Sequence of the first protein:
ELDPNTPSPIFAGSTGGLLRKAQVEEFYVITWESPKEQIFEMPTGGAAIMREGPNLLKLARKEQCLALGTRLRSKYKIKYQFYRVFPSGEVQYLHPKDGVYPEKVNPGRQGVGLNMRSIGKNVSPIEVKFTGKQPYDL

Contacts between the two chains:
Residue R183 in the first protein is in contact with residue R44 in the second protein (closest heavy-atom distance 2.6 Å).
Residue G187 in the first protein contacts residue A40 in the second protein (closest heavy-atom distance 4.7 Å).
Residue P181 in the first protein contacts residue M28 in the second protein (closest heavy-atom distance 4.3 Å).
Residue E137 in the first protein interacts with residue V49 in the second protein (closest heavy-atom distance 4.2 Å).
Residue E177 in the first protein contacts residue C14 in the second protein (closest heavy-atom distance 4.7 Å).
Residue G187 in the first protein is in contact with residue Y8 in the second protein (closest heavy-atom distance 4.7 Å).
Residue V186 in the first protein is in contact with residue A40 in the second protein (closest heavy-atom distance 3.4 Å).
Residue E137 in the first protein interacts with residue G78 in the second protein (closest heavy-atom distance 4.5 Å).
Residue Q184 in the first protein interacts with residue R44 in the second protein (closest heavy-atom distance 3.2 Å).
Residue E99 in the first protein is in contact with residue A80 in the second protein (closest heavy-atom distance 4.0 Å).
Residue Q184 in the first protein interacts with residue P43 in the second protein (closest heavy-atom distance 3.8 Å).
Residue G182 in the first protein interacts with residue I29 in the second protein (closest heavy-atom distance 2.9 Å).
Residue G185 in the first protein contacts residue P43 in the second protein (closest heavy-atom distance 3.8 Å).
Residue L93 in the first protein is in contact with residue Y81 in the second protein (closest heavy-atom distance 4.0 Å).
Residue L140 in the first protein contacts residue P22 in the second protein (closest heavy-atom distance 4.3 Å).
Residue K178 in the first protein contacts residue E27 in the second protein (closest heavy-atom distance 4.0 Å).
Residue P181 in the first protein contacts residue I29 in the second protein (closest heavy-atom distance 4.0 Å).
Residue I193 in the first protein contacts residue K6 in the second protein (closest heavy-atom distance 3.8 Å).
Residue R135 in the first protein contacts residue A80 in the second protein (closest heavy-atom distance 4.1 Å).
Residue N189 in the first protein is in contact with residue K6 in the second protein (closest heavy-atom distance 4.6 Å).
Residue E177 in the first protein is in contact with residue E27 in the second protein (closest heavy-atom distance 4.3 Å).
Residue K95 in the first protein is in contact with residue Y81 in the second protein (closest heavy-atom distance 3.7 Å).
Residue K136 in the first protein is in contact with residue D47 in the second protein (closest heavy-atom distance 2.9 Å).
Residue G185 in the first protein interacts with residue R44 in the second protein (closest heavy-atom distance 4.5 Å).
Residue V179 in the first protein contacts residue P30 in the second protein (closest heavy-atom distance 3.8 Å).
Residue R183 in the first protein is in contact with residue L26 in the second protein (closest heavy-atom distance 3.9 Å).
Residue G187 in the first protein interacts with residue K6 in the second protein (closest heavy-atom distance 4.1 Å).
Residue V186 in the first protein is in contact with residue A42 in the second protein (closest heavy-atom distance 4.4 Å).
Residue G185 in the first protein interacts with residue A42 in the second protein (closest heavy-atom distance 3.0 Å).
Residue Q166 in the first protein contacts residue R75 in the second protein (closest heavy-atom distance 2.4 Å).
Residue K178 in the first protein is in contact with residue M28 in the second protein (closest heavy-atom distance 2.7 Å).
Residue Y175 in the first protein interacts with residue R19 in the second protein (closest heavy-atom distance 4.7 Å).
Residue Q184 in the first protein is in contact with residue A42 in the second protein (closest heavy-atom distance 4.6 Å).
Residue A134 in the first protein is in contact with residue Y81 in the second protein (closest heavy-atom distance 4.5 Å).
Residue Y102 in the first protein interacts with residue R75 in the second protein (closest heavy-atom distance 2.5 Å).
Residue P176 in the first protein contacts residue V25 in the second protein (closest heavy-atom distance 4.1 Å).
Residue K171 in the first protein is in contact with residue R44 in the second protein (closest heavy-atom distance 3.9 Å).
Residue G194 in the first protein contacts residue F62 in the second protein (closest heavy-atom distance 4.0 Å).
Residue P176 in the first protein is in contact with residue L26 in the second protein (closest heavy-atom distance 4.0 Å).
Residue R158 in the first protein is in contact with residue R75 in the second protein (closest heavy-atom distance 3.9 Å).
Residue L168 in the first protein interacts with residue D47 in the second protein (closest heavy-atom distance 3.7 Å).
Residue K136 in the first protein is in contact with residue T23 in the second protein (closest heavy-atom distance 4.3 Å).
Residue E177 in the first protein is in contact with residue R19 in the second protein (closest heavy-atom distance 2.4 Å).
Residue G187 in the first protein contacts residue S41 in the second protein (closest heavy-atom distance 3.3 Å).
Residue Y210 in the first protein interacts with residue M1 in the second protein (closest heavy-atom distance 3.0 Å).
Residue K136 in the first protein interacts with residue R75 in the second protein (closest heavy-atom distance 2.9 Å).
Residue E137 in the first protein contacts residue C48 in the second protein (closest heavy-atom distance 4.4 Å).
Residue R135 in the first protein interacts with residue Y81 in the second protein (closest heavy-atom distance 3.8 Å).
Residue V179 in the first protein interacts with residue M28 in the second protein (closest heavy-atom distance 3.4 Å).
Residue E137 in the first protein contacts residue P22 in the second protein (closest heavy-atom distance 4.1 Å).
Residue I193 in the first protein interacts with residue D9 in the second protein (closest heavy-atom distance 4.3 Å).
Residue L188 in the first protein interacts with residue K6 in the second protein (closest heavy-atom distance 3.4 Å).
Residue I193 in the first protein contacts residue F62 in the second protein (closest heavy-atom distance 3.0 Å).
Residue V179 in the first protein is in contact with residue K37 in the second protein (closest heavy-atom distance 4.2 Å).
Residue E177 in the first protein interacts with residue M28 in the second protein (closest heavy-atom distance 3.6 Å).
Residue N189 in the first protein is in contact with residue M1 in the second protein (closest heavy-atom distance 4.6 Å).
Residue L140 in the first protein is in contact with residue T23 in the second protein (closest heavy-atom distance 3.6 Å).
Residue I193 in the first protein interacts with residue Y8 in the second protein (closest heavy-atom distance 3.8 Å).
Residue Q138 in the first protein interacts with residue Y81 in the second protein (closest heavy-atom distance 4.6 Å).
Residue K95 in the first protein is in contact with residue A80 in the second protein (closest heavy-atom distance 3.3 Å).

Sequence of the second protein:
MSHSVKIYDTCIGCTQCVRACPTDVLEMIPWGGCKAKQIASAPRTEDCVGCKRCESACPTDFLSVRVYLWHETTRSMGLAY

These two protein chains interact to form a complex.